Sequence of the first protein:
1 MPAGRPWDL

Sequence of the second protein:
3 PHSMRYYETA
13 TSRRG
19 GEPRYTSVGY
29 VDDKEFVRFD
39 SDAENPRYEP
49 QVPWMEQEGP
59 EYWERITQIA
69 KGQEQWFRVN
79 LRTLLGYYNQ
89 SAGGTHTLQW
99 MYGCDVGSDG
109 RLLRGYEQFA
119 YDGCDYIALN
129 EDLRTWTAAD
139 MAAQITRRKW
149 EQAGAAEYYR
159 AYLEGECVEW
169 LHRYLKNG

Interface contacts:
Residue N78 in the second protein is in contact with residue D8 in the first protein (closest heavy-atom distance 3.9 Å).
Residue W98 in the second protein is in contact with residue P6 in the first protein (closest heavy-atom distance 3.7 Å).
Residue F117 in the second protein is in contact with residue P6 in the first protein (closest heavy-atom distance 4.5 Å).
Residue W148 in the second protein is in contact with residue W7 in the first protein (closest heavy-atom distance 3.5 Å).
Residue Y8 in the second protein interacts with residue P2 in the first protein (closest heavy-atom distance 3.7 Å).
Residue Q71 in the second protein interacts with residue P6 in the first protein (closest heavy-atom distance 3.7 Å).
Residue Y156 in the second protein contacts residue W7 in the first protein (closest heavy-atom distance 3.3 Å).
Residue W98 in the second protein interacts with residue G4 in the first protein (closest heavy-atom distance 3.4 Å).
Residue Y156 in the second protein contacts residue R5 in the first protein (closest heavy-atom distance 3.2 Å).
Residue Y157 in the second protein interacts with residue W7 in the first protein (closest heavy-atom distance 2.8 Å).
Residue Y157 in the second protein interacts with residue P6 in the first protein (closest heavy-atom distance 3.1 Å).
Residue Y100 in the second protein contacts residue A3 in the first protein (closest heavy-atom distance 2.3 Å).
Residue G70 in the second protein is in contact with residue R5 in the first protein (closest heavy-atom distance 3.0 Å).
Residue I64 in the second protein interacts with residue P2 in the first protein (closest heavy-atom distance 4.4 Å).
Residue Q71 in the second protein contacts residue G4 in the first protein (closest heavy-atom distance 3.2 Å).
Residue Y60 in the second protein interacts with residue M1 in the first protein (closest heavy-atom distance 3.8 Å).
Residue W74 in the second protein contacts residue D8 in the first protein (closest heavy-atom distance 4.2 Å).
Residue I67 in the second protein interacts with residue G4 in the first protein (closest heavy-atom distance 4.5 Å).
Residue W98 in the second protein interacts with residue A3 in the first protein (closest heavy-atom distance 3.5 Å).
Residue I67 in the second protein is in contact with residue A3 in the first protein (closest heavy-atom distance 3.6 Å).
Residue T144 in the second protein contacts residue L9 in the first protein (closest heavy-atom distance 4.2 Å).
Residue W74 in the second protein is in contact with residue L9 in the first protein (closest heavy-atom distance 3.7 Å).
Residue I67 in the second protein is in contact with residue M1 in the first protein (closest heavy-atom distance 4.2 Å).
Residue W148 in the second protein interacts with residue L9 in the first protein (closest heavy-atom distance 4.2 Å).
Residue W74 in the second protein contacts residue W7 in the first protein (closest heavy-atom distance 3.4 Å).
Residue Y160 in the second protein is in contact with residue M1 in the first protein (closest heavy-atom distance 2.6 Å).
Residue A151 in the second protein is in contact with residue W7 in the first protein (closest heavy-atom distance 3.2 Å).
Residue K147 in the second protein contacts residue L9 in the first protein (closest heavy-atom distance 3.4 Å).
Residue W148 in the second protein contacts residue D8 in the first protein (closest heavy-atom distance 3.0 Å).
Residue G152 in the second protein is in contact with residue W7 in the first protein (closest heavy-atom distance 3.5 Å).
Residue E10 in the second protein contacts residue A3 in the first protein (closest heavy-atom distance 4.3 Å).
Residue Y100 in the second protein contacts residue P2 in the first protein (closest heavy-atom distance 3.1 Å).
Residue L82 in the second protein interacts with residue L9 in the first protein (closest heavy-atom distance 3.8 Å).
Residue Q71 in the second protein interacts with residue A3 in the first protein (closest heavy-atom distance 4.4 Å).
Residue Y85 in the second protein is in contact with residue L9 in the first protein (closest heavy-atom distance 2.4 Å).
Residue Y156 in the second protein contacts residue P6 in the first protein (closest heavy-atom distance 4.6 Å).
Residue Q71 in the second protein is in contact with residue R5 in the first protein (closest heavy-atom distance 3.8 Å).
Residue T81 in the second protein is in contact with residue L9 in the first protein (closest heavy-atom distance 4.1 Å).
Residue W74 in the second protein contacts residue P6 in the first protein (closest heavy-atom distance 3.4 Å).
Residue Y160 in the second protein is in contact with residue A3 in the first protein (closest heavy-atom distance 4.2 Å).
Residue I67 in the second protein interacts with residue P2 in the first protein (closest heavy-atom distance 4.1 Å).
Residue K147 in the second protein is in contact with residue W7 in the first protein (closest heavy-atom distance 4.9 Å).
Residue N78 in the second protein interacts with residue W7 in the first protein (closest heavy-atom distance 4.4 Å).
Residue Q73 in the second protein contacts residue R5 in the first protein (closest heavy-atom distance 4.8 Å).
Residue V77 in the second protein interacts with residue D8 in the first protein (closest heavy-atom distance 4.8 Å).
Residue N78 in the second protein is in contact with residue L9 in the first protein (closest heavy-atom distance 3.2 Å).
Residue W74 in the second protein is in contact with residue R5 in the first protein (closest heavy-atom distance 3.3 Å).
Residue I143 in the second protein contacts residue L9 in the first protein (closest heavy-atom distance 4.9 Å).
Residue Y124 in the second protein is in contact with residue L9 in the first protein (closest heavy-atom distance 4.6 Å).
Residue A153 in the second protein is in contact with residue W7 in the first protein (closest heavy-atom distance 4.0 Å).
Residue I64 in the second protein is in contact with residue M1 in the first protein (closest heavy-atom distance 3.5 Å).
Residue Y46 in the second protein contacts residue P2 in the first protein (closest heavy-atom distance 3.9 Å).
Residue Y8 in the second protein interacts with residue M1 in the first protein (closest heavy-atom distance 3.4 Å).
Residue Y100 in the second protein interacts with residue M1 in the first protein (closest heavy-atom distance 4.4 Å).
Residue W168 in the second protein is in contact with residue M1 in the first protein (closest heavy-atom distance 3.7 Å).
Residue E10 in the second protein is in contact with residue P2 in the first protein (closest heavy-atom distance 4.2 Å).
Residue Y172 in the second protein contacts residue M1 in the first protein (closest heavy-atom distance 3.4 Å).
Residue E164 in the second protein interacts with residue M1 in the first protein (closest heavy-atom distance 4.7 Å).
Residue M6 in the second protein contacts residue M1 in the first protein (closest heavy-atom distance 3.3 Å).
Residue Y160 in the second protein is in contact with residue P2 in the first protein (closest heavy-atom distance 4.2 Å).

The following describes two proteins that form a bound complex.